Sequence of the first protein:
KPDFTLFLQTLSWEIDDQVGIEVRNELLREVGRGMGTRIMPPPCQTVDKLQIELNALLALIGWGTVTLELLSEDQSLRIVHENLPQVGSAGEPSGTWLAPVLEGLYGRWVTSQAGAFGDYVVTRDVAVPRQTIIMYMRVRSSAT

The following describes two proteins that form a bound complex.

Sequence of the second protein:
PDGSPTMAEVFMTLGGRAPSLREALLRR

Residue-level contacts at the interface:
Residue V55 in the first protein is in contact with residue V57 in the second protein (closest heavy-atom distance 3.5 Å).
Residue T54 in the first protein interacts with residue P52 in the second protein (closest heavy-atom distance 3.3 Å).
Residue D56 in the first protein is in contact with residue D49 in the second protein (closest heavy-atom distance 3.8 Å).
Residue L85 in the first protein interacts with residue L61 in the second protein (closest heavy-atom distance 4.1 Å).
Residue Q53 in the first protein interacts with residue A55 in the second protein (closest heavy-atom distance 5.0 Å).
Residue Q53 in the first protein interacts with residue M54 in the second protein (closest heavy-atom distance 2.9 Å).
Residue Q53 in the first protein interacts with residue P52 in the second protein (closest heavy-atom distance 4.5 Å).
Residue K57 in the first protein contacts residue D49 in the second protein (closest heavy-atom distance 4.2 Å).
Residue M151 in the first protein is in contact with residue L61 in the second protein (closest heavy-atom distance 3.7 Å).
Residue T54 in the first protein is in contact with residue P48 in the second protein (closest heavy-atom distance 4.5 Å).
Residue Q121 in the first protein is in contact with residue F58 in the second protein (closest heavy-atom distance 3.2 Å).
Residue S80 in the first protein contacts residue T60 in the second protein (closest heavy-atom distance 3.6 Å).
Residue L78 in the first protein is in contact with residue T60 in the second protein (closest heavy-atom distance 3.9 Å).
Residue S84 in the first protein is in contact with residue L61 in the second protein (closest heavy-atom distance 3.8 Å).
Residue V55 in the first protein interacts with residue M54 in the second protein (closest heavy-atom distance 4.1 Å).
Residue Q121 in the first protein interacts with residue M54 in the second protein (closest heavy-atom distance 4.3 Å).
Residue V55 in the first protein contacts residue T53 in the second protein (closest heavy-atom distance 4.7 Å).
Residue S80 in the first protein contacts residue A65 in the second protein (closest heavy-atom distance 4.2 Å).
Residue R152 in the first protein is in contact with residue L61 in the second protein (closest heavy-atom distance 4.0 Å).
Residue Y128 in the first protein interacts with residue L61 in the second protein (closest heavy-atom distance 3.8 Å).
Residue L85 in the first protein contacts residue V57 in the second protein (closest heavy-atom distance 4.5 Å).
Residue C52 in the first protein interacts with residue M54 in the second protein (closest heavy-atom distance 3.4 Å).
Residue V118 in the first protein is in contact with residue M54 in the second protein (closest heavy-atom distance 4.6 Å).
Residue V153 in the first protein interacts with residue L61 in the second protein (closest heavy-atom distance 3.5 Å).
Residue L78 in the first protein interacts with residue E56 in the second protein (closest heavy-atom distance 4.4 Å).
Residue L78 in the first protein interacts with residue L61 in the second protein (closest heavy-atom distance 3.8 Å).
Residue Q83 in the first protein contacts residue L61 in the second protein (closest heavy-atom distance 4.2 Å).
Residue L79 in the first protein is in contact with residue T60 in the second protein (closest heavy-atom distance 4.4 Å).
Residue Y128 in the first protein contacts residue F58 in the second protein (closest heavy-atom distance 3.6 Å).
Residue T54 in the first protein is in contact with residue T53 in the second protein (closest heavy-atom distance 3.9 Å).
Residue Q83 in the first protein contacts residue T60 in the second protein (closest heavy-atom distance 3.2 Å).
Residue L78 in the first protein interacts with residue P52 in the second protein (closest heavy-atom distance 4.1 Å).
Residue V55 in the first protein contacts residue P52 in the second protein (closest heavy-atom distance 2.9 Å).
Residue T54 in the first protein contacts residue S51 in the second protein (closest heavy-atom distance 3.9 Å).
Residue M151 in the first protein is in contact with residue F58 in the second protein (closest heavy-atom distance 4.7 Å).
Residue V118 in the first protein is in contact with residue F58 in the second protein (closest heavy-atom distance 3.2 Å).
Residue V153 in the first protein interacts with residue G62 in the second protein (closest heavy-atom distance 4.4 Å).
Residue T54 in the first protein contacts residue M54 in the second protein (closest heavy-atom distance 3.7 Å).
Residue D56 in the first protein contacts residue S51 in the second protein (closest heavy-atom distance 3.2 Å).
Residue L58 in the first protein interacts with residue M54 in the second protein (closest heavy-atom distance 3.7 Å).
Residue V55 in the first protein is in contact with residue S51 in the second protein (closest heavy-atom distance 3.2 Å).
Residue Q53 in the first protein interacts with residue T53 in the second protein (closest heavy-atom distance 3.1 Å).
Residue T54 in the first protein interacts with residue D49 in the second protein (closest heavy-atom distance 2.9 Å).
Residue A122 in the first protein is in contact with residue F58 in the second protein (closest heavy-atom distance 3.4 Å).
Residue L78 in the first protein interacts with residue V57 in the second protein (closest heavy-atom distance 3.7 Å).
Residue Q83 in the first protein interacts with residue G63 in the second protein (closest heavy-atom distance 4.2 Å).